Interface contacts:
Residue A187 in protein 1 is in contact with residue E74 in protein 2 (closest heavy-atom distance 4.9 Å).
Residue H186 in protein 1 interacts with residue E74 in protein 2 (closest heavy-atom distance 3.0 Å).
Residue H186 in protein 1 contacts residue K78 in protein 2 (closest heavy-atom distance 3.8 Å).
Residue K226 in protein 1 contacts residue K78 in protein 2 (closest heavy-atom distance 5.0 Å).
Residue R185 in protein 1 is in contact with residue E74 in protein 2 (closest heavy-atom distance 3.4 Å).
Residue G184 in protein 1 interacts with residue E74 in protein 2 (closest heavy-atom distance 3.9 Å).
Residue W183 in protein 1 is in contact with residue E74 in protein 2 (closest heavy-atom distance 2.9 Å).
Residue V182 in protein 1 is in contact with residue E74 in protein 2 (closest heavy-atom distance 4.0 Å).

Sequence of protein 2:
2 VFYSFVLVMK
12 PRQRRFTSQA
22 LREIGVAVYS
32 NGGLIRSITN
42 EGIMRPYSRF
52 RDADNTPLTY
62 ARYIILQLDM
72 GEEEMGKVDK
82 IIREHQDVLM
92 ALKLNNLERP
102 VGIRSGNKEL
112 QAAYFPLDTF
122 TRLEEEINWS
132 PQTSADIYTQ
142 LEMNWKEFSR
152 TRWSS

The following describes two proteins that form a bound complex.

Sequence of protein 1:
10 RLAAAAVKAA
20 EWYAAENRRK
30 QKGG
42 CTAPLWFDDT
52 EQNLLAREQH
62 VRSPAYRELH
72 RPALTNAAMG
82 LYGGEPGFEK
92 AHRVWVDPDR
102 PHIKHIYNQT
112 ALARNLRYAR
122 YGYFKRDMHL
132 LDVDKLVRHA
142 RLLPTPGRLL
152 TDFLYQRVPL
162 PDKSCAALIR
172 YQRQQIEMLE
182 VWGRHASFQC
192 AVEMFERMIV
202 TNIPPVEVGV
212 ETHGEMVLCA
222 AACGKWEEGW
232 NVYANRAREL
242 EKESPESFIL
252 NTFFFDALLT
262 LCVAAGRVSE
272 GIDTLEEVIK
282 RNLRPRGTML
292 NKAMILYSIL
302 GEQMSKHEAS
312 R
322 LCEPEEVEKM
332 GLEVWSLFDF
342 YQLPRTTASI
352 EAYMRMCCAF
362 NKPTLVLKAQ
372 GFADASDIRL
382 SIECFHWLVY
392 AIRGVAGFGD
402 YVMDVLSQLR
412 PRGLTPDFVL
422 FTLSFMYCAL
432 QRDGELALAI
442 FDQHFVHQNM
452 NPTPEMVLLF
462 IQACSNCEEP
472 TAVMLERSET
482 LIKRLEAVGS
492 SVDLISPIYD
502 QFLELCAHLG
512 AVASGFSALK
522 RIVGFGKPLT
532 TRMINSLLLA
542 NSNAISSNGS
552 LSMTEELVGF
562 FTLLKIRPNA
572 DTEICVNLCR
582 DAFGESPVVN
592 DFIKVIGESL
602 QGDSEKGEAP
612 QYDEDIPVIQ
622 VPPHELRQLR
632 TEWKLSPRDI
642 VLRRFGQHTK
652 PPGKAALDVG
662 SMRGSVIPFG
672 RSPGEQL